Sequence of the first protein:
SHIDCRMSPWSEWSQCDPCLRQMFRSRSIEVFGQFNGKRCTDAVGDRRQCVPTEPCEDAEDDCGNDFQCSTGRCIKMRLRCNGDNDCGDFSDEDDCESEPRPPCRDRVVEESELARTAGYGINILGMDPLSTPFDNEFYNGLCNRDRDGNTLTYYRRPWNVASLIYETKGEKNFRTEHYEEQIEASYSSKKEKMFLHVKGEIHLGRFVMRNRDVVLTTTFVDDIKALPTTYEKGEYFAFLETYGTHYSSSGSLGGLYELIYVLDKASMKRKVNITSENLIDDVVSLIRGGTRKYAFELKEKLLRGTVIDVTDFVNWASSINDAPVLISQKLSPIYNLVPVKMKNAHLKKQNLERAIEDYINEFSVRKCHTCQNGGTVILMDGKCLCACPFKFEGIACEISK

Sequence of the second protein:
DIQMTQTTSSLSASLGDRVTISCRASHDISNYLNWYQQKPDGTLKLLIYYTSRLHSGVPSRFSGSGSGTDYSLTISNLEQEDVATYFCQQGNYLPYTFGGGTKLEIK

These two protein chains interact to form a complex.

Residue-level contacts at the interface:
Residue D105 in the first protein interacts with residue R72 in the second protein (closest heavy-atom distance 4.5 Å).
Residue E100 in the first protein interacts with residue Y68 in the second protein (closest heavy-atom distance 3.0 Å).
Residue P98 in the first protein is in contact with residue S75 in the second protein (closest heavy-atom distance 3.5 Å).
Residue E103 in the first protein contacts residue Y69 in the second protein (closest heavy-atom distance 4.6 Å).
Residue A102 in the first protein contacts residue R72 in the second protein (closest heavy-atom distance 4.8 Å).
Residue D104 in the first protein contacts residue Y69 in the second protein (closest heavy-atom distance 3.6 Å).
Residue D105 in the first protein interacts with residue Y69 in the second protein (closest heavy-atom distance 3.2 Å).
Residue E100 in the first protein interacts with residue H74 in the second protein (closest heavy-atom distance 5.0 Å).
Residue A102 in the first protein is in contact with residue Y68 in the second protein (closest heavy-atom distance 4.7 Å).
Residue D104 in the first protein interacts with residue Y51 in the second protein (closest heavy-atom distance 3.7 Å).